Sequence of protein 2:
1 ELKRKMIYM

Contacts between the two chains:
Residue D9 in protein 1 interacts with residue K5 in protein 2 (closest heavy-atom distance 2.7 Å).
Residue N114 in protein 1 is in contact with residue K3 in protein 2 (closest heavy-atom distance 3.6 Å).
Residue S77 in protein 1 is in contact with residue M9 in protein 2 (closest heavy-atom distance 3.0 Å).
Residue Y116 in protein 1 interacts with residue K5 in protein 2 (closest heavy-atom distance 3.4 Å).
Residue V152 in protein 1 contacts residue I7 in protein 2 (closest heavy-atom distance 3.6 Å).
Residue I66 in protein 1 is in contact with residue L2 in protein 2 (closest heavy-atom distance 3.6 Å).
Residue T73 in protein 1 interacts with residue Y8 in protein 2 (closest heavy-atom distance 3.9 Å).
Residue K146 in protein 1 interacts with residue M9 in protein 2 (closest heavy-atom distance 3.0 Å).
Residue Y123 in protein 1 interacts with residue M9 in protein 2 (closest heavy-atom distance 3.8 Å).
Residue E76 in protein 1 is in contact with residue Y8 in protein 2 (closest heavy-atom distance 3.6 Å).
Residue M5 in protein 1 interacts with residue E1 in protein 2 (closest heavy-atom distance 4.1 Å).
Residue I66 in protein 1 is in contact with residue K3 in protein 2 (closest heavy-atom distance 3.8 Å).
Residue W147 in protein 1 contacts residue Y8 in protein 2 (closest heavy-atom distance 3.7 Å).
Residue Y99 in protein 1 is in contact with residue K5 in protein 2 (closest heavy-atom distance 4.2 Å).
Residue Y7 in protein 1 contacts residue L2 in protein 2 (closest heavy-atom distance 3.4 Å).
Residue W167 in protein 1 is in contact with residue E1 in protein 2 (closest heavy-atom distance 3.6 Å).
Residue W147 in protein 1 contacts residue I7 in protein 2 (closest heavy-atom distance 3.1 Å).
Residue N80 in protein 1 is in contact with residue M9 in protein 2 (closest heavy-atom distance 2.8 Å).
Residue L95 in protein 1 is in contact with residue M9 in protein 2 (closest heavy-atom distance 3.9 Å).
Residue F22 in protein 1 interacts with residue K5 in protein 2 (closest heavy-atom distance 4.1 Å).
Residue Q72 in protein 1 contacts residue Y8 in protein 2 (closest heavy-atom distance 3.7 Å).
Residue I124 in protein 1 contacts residue M9 in protein 2 (closest heavy-atom distance 4.0 Å).
Residue T73 in protein 1 contacts residue I7 in protein 2 (closest heavy-atom distance 4.0 Å).
Residue T73 in protein 1 interacts with residue K5 in protein 2 (closest heavy-atom distance 2.7 Å).
Residue D156 in protein 1 interacts with residue K3 in protein 2 (closest heavy-atom distance 2.9 Å).
Residue N70 in protein 1 interacts with residue K5 in protein 2 (closest heavy-atom distance 2.8 Å).
Residue Y59 in protein 1 contacts residue E1 in protein 2 (closest heavy-atom distance 3.5 Å).
Residue Y84 in protein 1 is in contact with residue M9 in protein 2 (closest heavy-atom distance 2.7 Å).
Residue W147 in protein 1 is in contact with residue M9 in protein 2 (closest heavy-atom distance 3.3 Å).
Residue Y99 in protein 1 interacts with residue L2 in protein 2 (closest heavy-atom distance 3.5 Å).
Residue S24 in protein 1 is in contact with residue L2 in protein 2 (closest heavy-atom distance 3.5 Å).
Residue N70 in protein 1 contacts residue K3 in protein 2 (closest heavy-atom distance 2.9 Å).
Residue N80 in protein 1 interacts with residue Y8 in protein 2 (closest heavy-atom distance 3.8 Å).
Residue Y171 in protein 1 is in contact with residue E1 in protein 2 (closest heavy-atom distance 2.7 Å).
Residue Y99 in protein 1 contacts residue K3 in protein 2 (closest heavy-atom distance 3.0 Å).
Residue T163 in protein 1 is in contact with residue E1 in protein 2 (closest heavy-atom distance 3.6 Å).
Residue N70 in protein 1 is in contact with residue R4 in protein 2 (closest heavy-atom distance 3.7 Å).
Residue Y159 in protein 1 interacts with residue E1 in protein 2 (closest heavy-atom distance 2.6 Å).
Residue I66 in protein 1 interacts with residue E1 in protein 2 (closest heavy-atom distance 4.3 Å).
Residue L81 in protein 1 is in contact with residue M9 in protein 2 (closest heavy-atom distance 4.0 Å).
Residue F36 in protein 1 contacts residue L2 in protein 2 (closest heavy-atom distance 3.7 Å).
Residue Y159 in protein 1 interacts with residue K3 in protein 2 (closest heavy-atom distance 3.6 Å).
Residue N63 in protein 1 is in contact with residue E1 in protein 2 (closest heavy-atom distance 2.9 Å).
Residue S77 in protein 1 contacts residue Y8 in protein 2 (closest heavy-atom distance 3.8 Å).
Residue Y116 in protein 1 contacts residue M9 in protein 2 (closest heavy-atom distance 3.5 Å).
Residue N63 in protein 1 interacts with residue L2 in protein 2 (closest heavy-atom distance 3.0 Å).
Residue Q155 in protein 1 contacts residue M6 in protein 2 (closest heavy-atom distance 3.1 Å).
Residue I66 in protein 1 interacts with residue R4 in protein 2 (closest heavy-atom distance 3.8 Å).
Residue T143 in protein 1 interacts with residue M9 in protein 2 (closest heavy-atom distance 2.7 Å).
Residue D74 in protein 1 contacts residue K5 in protein 2 (closest heavy-atom distance 2.8 Å).
Residue Y159 in protein 1 interacts with residue L2 in protein 2 (closest heavy-atom distance 3.6 Å).
Residue S97 in protein 1 is in contact with residue K5 in protein 2 (closest heavy-atom distance 2.7 Å).
Residue T73 in protein 1 contacts residue M6 in protein 2 (closest heavy-atom distance 3.9 Å).
Residue T69 in protein 1 interacts with residue K5 in protein 2 (closest heavy-atom distance 3.6 Å).
Residue K146 in protein 1 contacts residue Y8 in protein 2 (closest heavy-atom distance 3.9 Å).
Residue R62 in protein 1 is in contact with residue E1 in protein 2 (closest heavy-atom distance 2.6 Å).
Residue F67 in protein 1 is in contact with residue L2 in protein 2 (closest heavy-atom distance 3.8 Å).
Residue Y7 in protein 1 interacts with residue E1 in protein 2 (closest heavy-atom distance 2.9 Å).
Residue A150 in protein 1 interacts with residue I7 in protein 2 (closest heavy-atom distance 3.9 Å).
Residue R62 in protein 1 is in contact with residue R4 in protein 2 (closest heavy-atom distance 4.2 Å).

Sequence of protein 1:
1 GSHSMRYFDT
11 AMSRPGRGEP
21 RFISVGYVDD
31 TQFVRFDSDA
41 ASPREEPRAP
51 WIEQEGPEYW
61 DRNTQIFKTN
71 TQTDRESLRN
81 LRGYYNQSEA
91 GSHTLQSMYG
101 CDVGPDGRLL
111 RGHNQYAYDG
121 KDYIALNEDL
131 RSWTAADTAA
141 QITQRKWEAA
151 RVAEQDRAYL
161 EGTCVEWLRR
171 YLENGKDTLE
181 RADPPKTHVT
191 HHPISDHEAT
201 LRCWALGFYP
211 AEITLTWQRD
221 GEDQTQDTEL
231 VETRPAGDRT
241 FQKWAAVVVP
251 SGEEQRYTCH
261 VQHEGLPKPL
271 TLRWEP

These two protein chains interact to form a complex.